These two protein chains interact to form a complex.

Sequence of the first protein:
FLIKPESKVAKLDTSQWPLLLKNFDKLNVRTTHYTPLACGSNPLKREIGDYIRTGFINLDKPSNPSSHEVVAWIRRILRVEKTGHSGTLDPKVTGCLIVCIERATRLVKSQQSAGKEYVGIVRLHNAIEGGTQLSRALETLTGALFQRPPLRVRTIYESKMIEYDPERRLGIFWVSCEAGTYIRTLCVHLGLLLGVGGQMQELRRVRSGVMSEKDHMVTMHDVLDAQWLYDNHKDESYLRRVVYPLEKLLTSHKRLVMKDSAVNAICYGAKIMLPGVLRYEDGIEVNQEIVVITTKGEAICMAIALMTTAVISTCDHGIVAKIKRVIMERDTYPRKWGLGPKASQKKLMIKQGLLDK

Sequence of the second protein:
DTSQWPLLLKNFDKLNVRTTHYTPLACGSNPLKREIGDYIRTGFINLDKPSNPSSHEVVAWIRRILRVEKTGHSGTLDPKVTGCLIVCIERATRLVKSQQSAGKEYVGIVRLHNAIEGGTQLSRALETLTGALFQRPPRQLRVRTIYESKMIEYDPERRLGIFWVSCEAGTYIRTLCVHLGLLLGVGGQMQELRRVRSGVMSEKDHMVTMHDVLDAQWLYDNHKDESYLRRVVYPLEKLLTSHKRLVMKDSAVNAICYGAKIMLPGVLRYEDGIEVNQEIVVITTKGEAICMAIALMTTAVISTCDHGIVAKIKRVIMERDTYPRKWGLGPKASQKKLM

Contacts between the two chains:
Residue I38 in the first protein contacts residue F59 in the second protein (closest heavy-atom distance 3.7 Å).
Residue K46 in the first protein interacts with residue V64 in the second protein (closest heavy-atom distance 4.0 Å).
Residue H68 in the first protein interacts with residue D359 in the second protein (closest heavy-atom distance 4.4 Å).
Residue P40 in the first protein contacts residue P71 in the second protein (closest heavy-atom distance 4.0 Å).
Residue W52 in the first protein contacts residue N63 in the second protein (closest heavy-atom distance 4.3 Å).
Residue S42 in the first protein interacts with residue T67 in the second protein (closest heavy-atom distance 3.9 Å).
Residue L56 in the first protein is in contact with residue A353 in the second protein (closest heavy-atom distance 4.5 Å).
Residue E41 in the first protein is in contact with residue H68 in the second protein (closest heavy-atom distance 3.8 Å).
Residue H276 in the first protein is in contact with residue T198 in the second protein (closest heavy-atom distance 4.1 Å).
Residue K339 in the first protein contacts residue V329 in the second protein (closest heavy-atom distance 4.4 Å).
Residue W52 in the first protein interacts with residue A353 in the second protein (closest heavy-atom distance 4.0 Å).
Residue K277 in the first protein is in contact with residue A179 in the second protein (closest heavy-atom distance 4.5 Å).
Residue K39 in the first protein is in contact with residue Y69 in the second protein (closest heavy-atom distance 3.7 Å).
Residue P40 in the first protein contacts residue Y69 in the second protein (closest heavy-atom distance 3.5 Å).
Residue K339 in the first protein interacts with residue T351 in the second protein (closest heavy-atom distance 3.5 Å).
Residue F36 in the first protein interacts with residue W52 in the second protein (closest heavy-atom distance 3.6 Å).
Residue E41 in the first protein interacts with residue T67 in the second protein (closest heavy-atom distance 2.3 Å).
Residue K80 in the first protein interacts with residue E328 in the second protein (closest heavy-atom distance 4.4 Å).
Residue L37 in the first protein interacts with residue W52 in the second protein (closest heavy-atom distance 4.1 Å).
Residue W52 in the first protein is in contact with residue D325 in the second protein (closest heavy-atom distance 3.7 Å).
Residue L37 in the first protein interacts with residue T338 in the second protein (closest heavy-atom distance 4.4 Å).
Residue I38 in the first protein contacts residue Y69 in the second protein (closest heavy-atom distance 2.4 Å).
Residue L47 in the first protein contacts residue S356 in the second protein (closest heavy-atom distance 3.6 Å).
Residue A45 in the first protein is in contact with residue R65 in the second protein (closest heavy-atom distance 4.4 Å).
Residue T67 in the first protein interacts with residue D359 in the second protein (closest heavy-atom distance 3.0 Å).
Residue T67 in the first protein interacts with residue C358 in the second protein (closest heavy-atom distance 4.1 Å).
Residue H68 in the first protein is in contact with residue H360 in the second protein (closest heavy-atom distance 3.8 Å).
Residue F36 in the first protein is in contact with residue N77 in the second protein (closest heavy-atom distance 3.1 Å).
Residue A73 in the first protein interacts with residue L349 in the second protein (closest heavy-atom distance 4.3 Å).
Residue Y69 in the first protein interacts with residue V354 in the second protein (closest heavy-atom distance 3.7 Å).
Residue A45 in the first protein interacts with residue T66 in the second protein (closest heavy-atom distance 4.4 Å).
Residue I38 in the first protein is in contact with residue T338 in the second protein (closest heavy-atom distance 3.2 Å).
Residue A45 in the first protein is in contact with residue V64 in the second protein (closest heavy-atom distance 3.3 Å).
Residue A45 in the first protein contacts residue T67 in the second protein (closest heavy-atom distance 4.4 Å).
Residue Y69 in the first protein contacts residue H360 in the second protein (closest heavy-atom distance 3.9 Å).
Residue F36 in the first protein is in contact with residue P53 in the second protein (closest heavy-atom distance 3.7 Å).
Residue L47 in the first protein interacts with residue Y323 in the second protein (closest heavy-atom distance 3.8 Å).
Residue H276 in the first protein interacts with residue T177 in the second protein (closest heavy-atom distance 3.7 Å).
Residue T338 in the first protein contacts residue V354 in the second protein (closest heavy-atom distance 3.8 Å).
Residue Y69 in the first protein interacts with residue C358 in the second protein (closest heavy-atom distance 3.4 Å).
Residue Y69 in the first protein contacts residue T357 in the second protein (closest heavy-atom distance 3.0 Å).
Residue T338 in the first protein is in contact with residue A353 in the second protein (closest heavy-atom distance 4.5 Å).
Residue P71 in the first protein contacts residue M350 in the second protein (closest heavy-atom distance 4.3 Å).
Residue N77 in the first protein contacts residue E328 in the second protein (closest heavy-atom distance 3.4 Å).
Residue H276 in the first protein is in contact with residue G178 in the second protein (closest heavy-atom distance 4.0 Å).
Residue K43 in the first protein contacts residue T67 in the second protein (closest heavy-atom distance 4.0 Å).
Residue L37 in the first protein contacts residue K339 in the second protein (closest heavy-atom distance 4.0 Å).
Residue F36 in the first protein contacts residue K339 in the second protein (closest heavy-atom distance 4.2 Å).
Residue N275 in the first protein interacts with residue A179 in the second protein (closest heavy-atom distance 3.8 Å).
Residue P71 in the first protein interacts with residue V354 in the second protein (closest heavy-atom distance 3.7 Å).
Residue N275 in the first protein interacts with residue G178 in the second protein (closest heavy-atom distance 4.3 Å).
Residue L37 in the first protein contacts residue Y69 in the second protein (closest heavy-atom distance 4.5 Å).
Residue P40 in the first protein interacts with residue T67 in the second protein (closest heavy-atom distance 4.4 Å).
Residue W52 in the first protein contacts residue T352 in the second protein (closest heavy-atom distance 4.0 Å).
Residue K339 in the first protein contacts residue V354 in the second protein (closest heavy-atom distance 4.2 Å).
Residue P71 in the first protein is in contact with residue C358 in the second protein (closest heavy-atom distance 3.5 Å).
Residue R322 in the first protein is in contact with residue S356 in the second protein (closest heavy-atom distance 3.9 Å).
Residue T67 in the first protein interacts with residue T357 in the second protein (closest heavy-atom distance 3.5 Å).
Residue L47 in the first protein interacts with residue V64 in the second protein (closest heavy-atom distance 4.1 Å).
Residue R322 in the first protein contacts residue T357 in the second protein (closest heavy-atom distance 3.5 Å).